Contacts between the two chains:
Residue G44 in chain A contacts residue F43 in chain B (closest heavy-atom distance 4.8 Å).
Residue G44 in chain A contacts residue K46 in chain B (closest heavy-atom distance 3.4 Å).
Residue M42 in chain A contacts residue F43 in chain B (closest heavy-atom distance 4.1 Å).
Residue A43 in chain A is in contact with residue V48 in chain B (closest heavy-atom distance 3.6 Å).
Residue E47 in chain A interacts with residue K46 in chain B (closest heavy-atom distance 4.9 Å).
Residue G44 in chain A contacts residue V48 in chain B (closest heavy-atom distance 3.9 Å).
Residue R40 in chain A contacts residue V48 in chain B (closest heavy-atom distance 3.4 Å).
Residue M42 in chain A interacts with residue V48 in chain B (closest heavy-atom distance 4.6 Å).
Residue A43 in chain A interacts with residue F43 in chain B (closest heavy-atom distance 3.4 Å).

Sequence of chain A:
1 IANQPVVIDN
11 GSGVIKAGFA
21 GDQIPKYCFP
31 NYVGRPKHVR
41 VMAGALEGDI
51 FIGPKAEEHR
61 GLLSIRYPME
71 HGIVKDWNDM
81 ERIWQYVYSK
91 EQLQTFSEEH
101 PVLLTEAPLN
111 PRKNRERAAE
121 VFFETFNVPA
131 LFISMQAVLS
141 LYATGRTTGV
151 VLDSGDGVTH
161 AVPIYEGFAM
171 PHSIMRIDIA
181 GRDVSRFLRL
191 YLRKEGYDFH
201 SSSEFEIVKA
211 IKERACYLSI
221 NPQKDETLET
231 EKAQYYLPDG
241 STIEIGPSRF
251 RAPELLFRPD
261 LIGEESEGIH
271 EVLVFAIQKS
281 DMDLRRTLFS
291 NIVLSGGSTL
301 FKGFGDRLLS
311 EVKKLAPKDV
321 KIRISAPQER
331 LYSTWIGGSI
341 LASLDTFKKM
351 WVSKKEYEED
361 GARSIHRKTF

The following describes two proteins that form a bound complex.

Sequence of chain B:
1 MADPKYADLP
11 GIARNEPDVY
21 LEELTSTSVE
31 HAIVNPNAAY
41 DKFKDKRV